These two protein chains interact to form a complex.

Sequence of chain A:
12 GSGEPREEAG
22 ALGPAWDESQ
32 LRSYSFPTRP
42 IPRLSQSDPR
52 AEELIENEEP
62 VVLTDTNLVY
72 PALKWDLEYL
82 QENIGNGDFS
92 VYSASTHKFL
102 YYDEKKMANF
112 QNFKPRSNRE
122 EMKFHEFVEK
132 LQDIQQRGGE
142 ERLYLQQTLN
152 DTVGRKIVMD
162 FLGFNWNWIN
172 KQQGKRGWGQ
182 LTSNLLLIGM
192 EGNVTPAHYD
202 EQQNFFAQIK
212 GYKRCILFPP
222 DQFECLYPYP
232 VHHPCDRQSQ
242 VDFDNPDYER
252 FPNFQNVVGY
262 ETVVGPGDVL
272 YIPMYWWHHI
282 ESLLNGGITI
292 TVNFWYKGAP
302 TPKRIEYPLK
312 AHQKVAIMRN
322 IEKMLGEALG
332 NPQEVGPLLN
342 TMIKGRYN

Sequence of chain B:
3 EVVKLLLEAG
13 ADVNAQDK

Residue-level contacts at the interface:
Residue K304 in chain A is in contact with residue K6 in chain B (closest heavy-atom distance 2.9 Å).
Residue E105 in chain A is in contact with residue Q18 in chain B (closest heavy-atom distance 2.9 Å).
Residue P303 in chain A interacts with residue K6 in chain B (closest heavy-atom distance 3.5 Å).
Residue K106 in chain A is in contact with residue K20 in chain B (closest heavy-atom distance 2.7 Å).
Residue W296 in chain A is in contact with residue V15 in chain B (closest heavy-atom distance 3.6 Å).
Residue Q239 in chain A contacts residue N16 in chain B (closest heavy-atom distance 3.0 Å).
Residue I306 in chain A contacts residue K6 in chain B (closest heavy-atom distance 4.1 Å).
Residue E202 in chain A contacts residue V15 in chain B (closest heavy-atom distance 4.6 Å).
Residue Y102 in chain A contacts residue A17 in chain B (closest heavy-atom distance 3.2 Å).
Residue L186 in chain A interacts with residue N16 in chain B (closest heavy-atom distance 4.1 Å).
Residue W296 in chain A contacts residue A17 in chain B (closest heavy-atom distance 4.1 Å).
Residue E202 in chain A is in contact with residue D14 in chain B (closest heavy-atom distance 2.9 Å).
Residue M275 in chain A interacts with residue A11 in chain B (closest heavy-atom distance 3.9 Å).
Residue Q314 in chain A is in contact with residue L9 in chain B (closest heavy-atom distance 3.7 Å).
Residue D201 in chain A interacts with residue N16 in chain B (closest heavy-atom distance 3.1 Å).
Residue K106 in chain A is in contact with residue D19 in chain B (closest heavy-atom distance 3.5 Å).
Residue Q203 in chain A is in contact with residue V15 in chain B (closest heavy-atom distance 3.7 Å).
Residue Y276 in chain A contacts residue A11 in chain B (closest heavy-atom distance 3.3 Å).
Residue R238 in chain A contacts residue V15 in chain B (closest heavy-atom distance 3.2 Å).
Residue M275 in chain A interacts with residue G12 in chain B (closest heavy-atom distance 4.1 Å).
Residue I322 in chain A interacts with residue L8 in chain B (closest heavy-atom distance 3.7 Å).
Residue M325 in chain A interacts with residue L8 in chain B (closest heavy-atom distance 3.6 Å).
Residue Y102 in chain A contacts residue V15 in chain B (closest heavy-atom distance 4.1 Å).
Residue A317 in chain A is in contact with residue E10 in chain B (closest heavy-atom distance 4.4 Å).
Residue Y102 in chain A contacts residue N16 in chain B (closest heavy-atom distance 3.1 Å).
Residue L310 in chain A contacts residue L9 in chain B (closest heavy-atom distance 4.5 Å).
Residue D201 in chain A interacts with residue D14 in chain B (closest heavy-atom distance 3.9 Å).
Residue D104 in chain A is in contact with residue Q18 in chain B (closest heavy-atom distance 3.1 Å).
Residue Y308 in chain A interacts with residue V5 in chain B (closest heavy-atom distance 3.8 Å).
Residue T302 in chain A contacts residue E10 in chain B (closest heavy-atom distance 4.2 Å).
Residue I318 in chain A contacts residue L8 in chain B (closest heavy-atom distance 3.3 Å).
Residue N321 in chain A interacts with residue E10 in chain B (closest heavy-atom distance 2.9 Å).
Residue L186 in chain A contacts residue A17 in chain B (closest heavy-atom distance 4.6 Å).
Residue K106 in chain A contacts residue Q18 in chain B (closest heavy-atom distance 4.2 Å).
Residue W296 in chain A interacts with residue N16 in chain B (closest heavy-atom distance 3.7 Å).
Residue Y103 in chain A is in contact with residue Q18 in chain B (closest heavy-atom distance 3.4 Å).
Residue Q203 in chain A is in contact with residue A13 in chain B (closest heavy-atom distance 2.9 Å).
Residue R238 in chain A contacts residue D14 in chain B (closest heavy-atom distance 3.6 Å).
Residue R238 in chain A interacts with residue N16 in chain B (closest heavy-atom distance 2.9 Å).
Residue E202 in chain A interacts with residue A11 in chain B (closest heavy-atom distance 4.2 Å).
Residue E202 in chain A contacts residue G12 in chain B (closest heavy-atom distance 3.0 Å).
Residue A317 in chain A interacts with residue L8 in chain B (closest heavy-atom distance 3.5 Å).
Residue I318 in chain A contacts residue L9 in chain B (closest heavy-atom distance 3.9 Å).
Residue Y102 in chain A is in contact with residue Q18 in chain B (closest heavy-atom distance 3.3 Å).
Residue K298 in chain A contacts residue A13 in chain B (closest heavy-atom distance 4.0 Å).
Residue N321 in chain A is in contact with residue L7 in chain B (closest heavy-atom distance 3.4 Å).
Residue N321 in chain A interacts with residue L9 in chain B (closest heavy-atom distance 4.2 Å).
Residue N321 in chain A contacts residue L8 in chain B (closest heavy-atom distance 2.8 Å).
Residue R120 in chain A interacts with residue Q18 in chain B (closest heavy-atom distance 4.2 Å).
Residue E202 in chain A is in contact with residue A13 in chain B (closest heavy-atom distance 3.5 Å).
Residue R320 in chain A contacts residue D14 in chain B (closest heavy-atom distance 4.2 Å).
Residue T302 in chain A contacts residue L9 in chain B (closest heavy-atom distance 3.9 Å).
Residue D237 in chain A interacts with residue D14 in chain B (closest heavy-atom distance 4.3 Å).
Residue Y93 in chain A contacts residue Q18 in chain B (closest heavy-atom distance 3.8 Å).
Residue I306 in chain A interacts with residue L9 in chain B (closest heavy-atom distance 3.4 Å).
Residue A317 in chain A contacts residue L9 in chain B (closest heavy-atom distance 3.7 Å).
Residue D201 in chain A is in contact with residue V15 in chain B (closest heavy-atom distance 3.5 Å).
Residue H199 in chain A interacts with residue N16 in chain B (closest heavy-atom distance 3.4 Å).
Residue M325 in chain A interacts with residue L7 in chain B (closest heavy-atom distance 4.5 Å).
Residue T302 in chain A contacts residue K6 in chain B (closest heavy-atom distance 4.0 Å).